Sequence of chain A:
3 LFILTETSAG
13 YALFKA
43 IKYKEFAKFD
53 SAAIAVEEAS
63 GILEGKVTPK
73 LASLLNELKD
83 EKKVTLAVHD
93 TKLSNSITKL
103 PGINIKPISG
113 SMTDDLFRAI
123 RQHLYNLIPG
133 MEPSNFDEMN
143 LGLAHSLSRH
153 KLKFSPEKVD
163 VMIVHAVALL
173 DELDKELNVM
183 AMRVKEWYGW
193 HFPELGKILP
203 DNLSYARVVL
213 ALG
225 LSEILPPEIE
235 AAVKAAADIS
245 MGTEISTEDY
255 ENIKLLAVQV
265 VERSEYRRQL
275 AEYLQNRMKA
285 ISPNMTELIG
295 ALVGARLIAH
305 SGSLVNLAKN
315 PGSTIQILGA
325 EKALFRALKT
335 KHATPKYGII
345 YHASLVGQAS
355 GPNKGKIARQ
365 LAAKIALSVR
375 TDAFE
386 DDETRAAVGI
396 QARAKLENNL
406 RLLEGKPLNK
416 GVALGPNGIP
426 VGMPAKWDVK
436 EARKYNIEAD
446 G

Sequence of chain B:
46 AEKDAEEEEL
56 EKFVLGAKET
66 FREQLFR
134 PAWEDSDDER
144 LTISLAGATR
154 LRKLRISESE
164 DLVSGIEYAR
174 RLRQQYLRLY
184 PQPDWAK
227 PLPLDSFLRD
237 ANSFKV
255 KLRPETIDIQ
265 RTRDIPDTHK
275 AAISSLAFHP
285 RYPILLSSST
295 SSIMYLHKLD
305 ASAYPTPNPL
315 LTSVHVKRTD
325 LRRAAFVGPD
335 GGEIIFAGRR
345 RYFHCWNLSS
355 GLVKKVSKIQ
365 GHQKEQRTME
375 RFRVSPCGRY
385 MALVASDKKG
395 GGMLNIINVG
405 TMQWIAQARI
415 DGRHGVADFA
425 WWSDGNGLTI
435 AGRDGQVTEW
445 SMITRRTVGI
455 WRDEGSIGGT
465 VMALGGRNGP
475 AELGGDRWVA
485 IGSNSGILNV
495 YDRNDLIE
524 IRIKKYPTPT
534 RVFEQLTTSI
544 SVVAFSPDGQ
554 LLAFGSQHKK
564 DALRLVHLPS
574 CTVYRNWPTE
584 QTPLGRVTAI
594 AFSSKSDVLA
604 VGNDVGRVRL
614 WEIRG

These two protein chains interact to form a complex.

Residue-level contacts at the interface:
Residue L182 in chain B contacts residue R438 in chain A (closest heavy-atom distance 3.3 Å).
Residue R153 in chain B interacts with residue A444 in chain A (closest heavy-atom distance 4.5 Å).
Residue L154 in chain B is in contact with residue A444 in chain A (closest heavy-atom distance 4.2 Å).
Residue L175 in chain B contacts residue A444 in chain A (closest heavy-atom distance 3.5 Å).
Residue Y171 in chain B interacts with residue D445 in chain A (closest heavy-atom distance 4.5 Å).
Residue R153 in chain B interacts with residue E443 in chain A (closest heavy-atom distance 4.9 Å).
Residue R153 in chain B is in contact with residue I442 in chain A (closest heavy-atom distance 5.0 Å).
Residue L175 in chain B contacts residue D445 in chain A (closest heavy-atom distance 5.0 Å).
Residue Y179 in chain B contacts residue Y440 in chain A (closest heavy-atom distance 3.5 Å).
Residue R153 in chain B interacts with residue N441 in chain A (closest heavy-atom distance 3.4 Å).
Residue Y171 in chain B contacts residue A444 in chain A (closest heavy-atom distance 2.4 Å).
Residue L182 in chain B contacts residue Y440 in chain A (closest heavy-atom distance 3.9 Å).
Residue L175 in chain B is in contact with residue Y440 in chain A (closest heavy-atom distance 3.2 Å).
Residue I146 in chain B contacts residue G446 in chain A (closest heavy-atom distance 4.4 Å).
Residue R181 in chain B is in contact with residue R438 in chain A (closest heavy-atom distance 4.6 Å).
Residue L182 in chain B interacts with residue K439 in chain A (closest heavy-atom distance 3.2 Å).
Residue L144 in chain B contacts residue G446 in chain A (closest heavy-atom distance 3.6 Å).
Residue Y171 in chain B interacts with residue G446 in chain A (closest heavy-atom distance 5.0 Å).